Contacts between the two chains:
Residue W144 in the first protein contacts residue G8 in the second protein (closest heavy-atom distance 3.0 Å).
Residue T64 in the first protein contacts residue F4 in the second protein (closest heavy-atom distance 3.8 Å).
Residue L79 in the first protein interacts with residue L9 in the second protein (closest heavy-atom distance 4.0 Å).
Residue I161 in the first protein interacts with residue F4 in the second protein (closest heavy-atom distance 4.1 Å).
Residue W68 in the first protein interacts with residue F4 in the second protein (closest heavy-atom distance 4.3 Å).
Residue K143 in the first protein contacts residue G8 in the second protein (closest heavy-atom distance 4.5 Å).
Residue W71 in the first protein contacts residue G8 in the second protein (closest heavy-atom distance 3.9 Å).
Residue T154 in the first protein is in contact with residue F5 in the second protein (closest heavy-atom distance 3.7 Å).
Residue E61 in the first protein is in contact with residue A2 in the second protein (closest heavy-atom distance 2.7 Å).
Residue R60 in the first protein interacts with residue F1 in the second protein (closest heavy-atom distance 3.1 Å).
Residue L65 in the first protein interacts with residue A2 in the second protein (closest heavy-atom distance 3.8 Å).
Residue F9 in the first protein contacts residue N3 in the second protein (closest heavy-atom distance 5.0 Å).
Residue V111 in the first protein contacts residue N3 in the second protein (closest heavy-atom distance 4.8 Å).
Residue W68 in the first protein contacts residue I6 in the second protein (closest heavy-atom distance 3.4 Å).
Residue Y157 in the first protein is in contact with residue F4 in the second protein (closest heavy-atom distance 4.9 Å).
Residue Y7 in the first protein interacts with residue A2 in the second protein (closest heavy-atom distance 3.4 Å).
Residue W68 in the first protein interacts with residue F5 in the second protein (closest heavy-atom distance 3.5 Å).
Residue T64 in the first protein contacts residue A2 in the second protein (closest heavy-atom distance 4.1 Å).
Residue T64 in the first protein interacts with residue N3 in the second protein (closest heavy-atom distance 3.3 Å).
Residue W71 in the first protein contacts residue L9 in the second protein (closest heavy-atom distance 4.2 Å).
Residue W71 in the first protein interacts with residue R7 in the second protein (closest heavy-atom distance 2.9 Å).
Residue G67 in the first protein interacts with residue I6 in the second protein (closest heavy-atom distance 3.9 Å).
Residue W68 in the first protein interacts with residue N3 in the second protein (closest heavy-atom distance 2.8 Å).
Residue Y169 in the first protein is in contact with residue F1 in the second protein (closest heavy-atom distance 2.6 Å).
Residue T154 in the first protein is in contact with residue N3 in the second protein (closest heavy-atom distance 4.7 Å).
Residue F9 in the first protein contacts residue A2 in the second protein (closest heavy-atom distance 4.9 Å).
Residue I161 in the first protein interacts with residue F1 in the second protein (closest heavy-atom distance 3.6 Å).
Residue Y157 in the first protein is in contact with residue F5 in the second protein (closest heavy-atom distance 3.9 Å).
Residue I161 in the first protein is in contact with residue F5 in the second protein (closest heavy-atom distance 4.7 Å).
Residue I139 in the first protein is in contact with residue L9 in the second protein (closest heavy-atom distance 4.7 Å).
Residue W71 in the first protein interacts with residue I6 in the second protein (closest heavy-atom distance 3.4 Å).
Residue Y57 in the first protein is in contact with residue F1 in the second protein (closest heavy-atom distance 3.9 Å).
Residue Y7 in the first protein contacts residue F1 in the second protein (closest heavy-atom distance 2.8 Å).
Residue M42 in the first protein is in contact with residue A2 in the second protein (closest heavy-atom distance 4.6 Å).
Residue F150 in the first protein contacts residue F5 in the second protein (closest heavy-atom distance 3.4 Å).
Residue W144 in the first protein is in contact with residue R7 in the second protein (closest heavy-atom distance 3.3 Å).
Residue W165 in the first protein interacts with residue F1 in the second protein (closest heavy-atom distance 3.2 Å).
Residue Y92 in the first protein contacts residue L9 in the second protein (closest heavy-atom distance 4.0 Å).
Residue I78 in the first protein interacts with residue L9 in the second protein (closest heavy-atom distance 4.5 Å).
Residue Y157 in the first protein contacts residue F1 in the second protein (closest heavy-atom distance 2.7 Å).
Residue Y7 in the first protein interacts with residue N3 in the second protein (closest heavy-atom distance 5.0 Å).
Residue Y157 in the first protein is in contact with residue N3 in the second protein (closest heavy-atom distance 3.2 Å).
Residue F150 in the first protein contacts residue I6 in the second protein (closest heavy-atom distance 4.0 Å).
Residue G153 in the first protein contacts residue F5 in the second protein (closest heavy-atom distance 3.1 Å).
Residue C96 in the first protein contacts residue N3 in the second protein (closest heavy-atom distance 3.8 Å).
Residue L5 in the first protein contacts residue F1 in the second protein (closest heavy-atom distance 4.4 Å).
Residue F32 in the first protein contacts residue F1 in the second protein (closest heavy-atom distance 4.6 Å).
Residue Y157 in the first protein contacts residue A2 in the second protein (closest heavy-atom distance 3.7 Å).
Residue R82 in the first protein contacts residue L9 in the second protein (closest heavy-atom distance 3.0 Å).
Residue F150 in the first protein contacts residue R7 in the second protein (closest heavy-atom distance 3.7 Å).
Residue D147 in the first protein interacts with residue R7 in the second protein (closest heavy-atom distance 2.7 Å).
Residue T64 in the first protein interacts with residue I6 in the second protein (closest heavy-atom distance 4.3 Å).
Residue K143 in the first protein interacts with residue L9 in the second protein (closest heavy-atom distance 3.0 Å).
Residue T140 in the first protein is in contact with residue L9 in the second protein (closest heavy-atom distance 2.9 Å).
Residue A149 in the first protein interacts with residue F5 in the second protein (closest heavy-atom distance 4.8 Å).
Residue N75 in the first protein is in contact with residue L9 in the second protein (closest heavy-atom distance 3.4 Å).
Residue F120 in the first protein contacts residue L9 in the second protein (closest heavy-atom distance 3.9 Å).
Residue W144 in the first protein is in contact with residue L9 in the second protein (closest heavy-atom distance 3.6 Å).
Residue E61 in the first protein is in contact with residue F1 in the second protein (closest heavy-atom distance 3.4 Å).

Sequence of the second protein:
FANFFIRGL

The following describes two proteins that form a bound complex.

Sequence of the first protein:
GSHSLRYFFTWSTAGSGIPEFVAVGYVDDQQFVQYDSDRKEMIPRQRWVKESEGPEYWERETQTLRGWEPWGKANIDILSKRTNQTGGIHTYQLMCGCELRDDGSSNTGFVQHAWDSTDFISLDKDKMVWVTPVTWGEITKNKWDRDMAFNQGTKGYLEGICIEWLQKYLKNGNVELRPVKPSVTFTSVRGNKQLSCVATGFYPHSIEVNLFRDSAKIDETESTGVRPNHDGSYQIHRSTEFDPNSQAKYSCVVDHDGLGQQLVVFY